Sequence of the second protein:
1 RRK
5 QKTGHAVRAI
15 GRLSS

This data describes a binding interaction between two proteins.

Interface contacts:
Residue E111 in the first protein is in contact with residue T7 in the second protein (closest heavy-atom distance 3.3 Å).
Residue R71 in the first protein contacts residue R16 in the second protein (closest heavy-atom distance 2.9 Å).
Residue F16 in the first protein is in contact with residue A13 in the second protein (closest heavy-atom distance 4.2 Å).
Residue M142 in the first protein interacts with residue G8 in the second protein (closest heavy-atom distance 4.1 Å).
Residue F89 in the first protein contacts residue G8 in the second protein (closest heavy-atom distance 4.2 Å).
Residue F89 in the first protein contacts residue V11 in the second protein (closest heavy-atom distance 3.7 Å).
Residue E117 in the first protein interacts with residue K3 in the second protein (closest heavy-atom distance 2.8 Å).
Residue F9 in the first protein interacts with residue H9 in the second protein (closest heavy-atom distance 3.6 Å).
Residue M106 in the first protein is in contact with residue K3 in the second protein (closest heavy-atom distance 3.5 Å).
Residue E11 in the first protein is in contact with residue K6 in the second protein (closest heavy-atom distance 3.6 Å).
Residue M106 in the first protein contacts residue T7 in the second protein (closest heavy-atom distance 3.8 Å).
Residue A144 in the first protein interacts with residue R2 in the second protein (closest heavy-atom distance 2.5 Å).
Residue L68 in the first protein interacts with residue L17 in the second protein (closest heavy-atom distance 3.7 Å).
Residue L109 in the first protein contacts residue V11 in the second protein (closest heavy-atom distance 4.2 Å).
Residue F16 in the first protein is in contact with residue A10 in the second protein (closest heavy-atom distance 3.3 Å).
Residue M33 in the first protein interacts with residue I14 in the second protein (closest heavy-atom distance 3.9 Å).
Residue L113 in the first protein is in contact with residue K3 in the second protein (closest heavy-atom distance 3.9 Å).
Residue E81 in the first protein is in contact with residue R16 in the second protein (closest heavy-atom distance 2.7 Å).
Residue L15 in the first protein contacts residue A10 in the second protein (closest heavy-atom distance 4.0 Å).
Residue A12 in the first protein interacts with residue K6 in the second protein (closest heavy-atom distance 3.6 Å).
Residue L68 in the first protein contacts residue A13 in the second protein (closest heavy-atom distance 4.1 Å).
Residue E8 in the first protein contacts residue R2 in the second protein (closest heavy-atom distance 2.8 Å).
Residue F65 in the first protein is in contact with residue A13 in the second protein (closest heavy-atom distance 3.7 Å).
Residue M69 in the first protein interacts with residue R16 in the second protein (closest heavy-atom distance 3.3 Å).
Residue M48 in the first protein contacts residue L17 in the second protein (closest heavy-atom distance 3.4 Å).
Residue E8 in the first protein interacts with residue Q5 in the second protein (closest heavy-atom distance 4.3 Å).
Residue A12 in the first protein contacts residue A10 in the second protein (closest heavy-atom distance 4.1 Å).
Residue I60 in the first protein interacts with residue L17 in the second protein (closest heavy-atom distance 4.0 Å).
Residue A85 in the first protein contacts residue R12 in the second protein (closest heavy-atom distance 4.1 Å).
Residue V141 in the first protein is in contact with residue Q5 in the second protein (closest heavy-atom distance 3.0 Å).
Residue M121 in the first protein is in contact with residue K3 in the second protein (closest heavy-atom distance 3.9 Å).
Residue E111 in the first protein contacts residue K3 in the second protein (closest heavy-atom distance 3.9 Å).
Residue V52 in the first protein is in contact with residue L17 in the second protein (closest heavy-atom distance 3.9 Å).
Residue L68 in the first protein contacts residue R16 in the second protein (closest heavy-atom distance 2.8 Å).
Residue K145 in the first protein is in contact with residue R2 in the second protein (closest heavy-atom distance 2.8 Å).
Residue M48 in the first protein interacts with residue S18 in the second protein (closest heavy-atom distance 3.7 Å).
Residue M73 in the first protein is in contact with residue R16 in the second protein (closest heavy-atom distance 3.5 Å).
Residue L15 in the first protein interacts with residue K6 in the second protein (closest heavy-atom distance 4.3 Å).
Residue V88 in the first protein interacts with residue V11 in the second protein (closest heavy-atom distance 3.7 Å).
Residue K112 in the first protein is in contact with residue K3 in the second protein (closest heavy-atom distance 2.7 Å).
Residue A12 in the first protein interacts with residue H9 in the second protein (closest heavy-atom distance 3.6 Å).
Residue E81 in the first protein is in contact with residue R12 in the second protein (closest heavy-atom distance 2.9 Å).
Residue Q38 in the first protein interacts with residue I14 in the second protein (closest heavy-atom distance 4.2 Å).
Residue L15 in the first protein is in contact with residue T7 in the second protein (closest heavy-atom distance 4.1 Å).
Residue F9 in the first protein interacts with residue R12 in the second protein (closest heavy-atom distance 4.0 Å).
Residue E84 in the first protein contacts residue G15 in the second protein (closest heavy-atom distance 3.7 Å).
Residue M69 in the first protein is in contact with residue A13 in the second protein (closest heavy-atom distance 3.7 Å).
Residue F89 in the first protein is in contact with residue T7 in the second protein (closest heavy-atom distance 3.6 Å).
Residue A85 in the first protein is in contact with residue V11 in the second protein (closest heavy-atom distance 3.7 Å).
Residue L82 in the first protein interacts with residue R12 in the second protein (closest heavy-atom distance 4.2 Å).
Residue F16 in the first protein contacts residue I14 in the second protein (closest heavy-atom distance 3.8 Å).
Residue V32 in the first protein interacts with residue I14 in the second protein (closest heavy-atom distance 4.0 Å).
Residue M48 in the first protein interacts with residue I14 in the second protein (closest heavy-atom distance 3.8 Å).
Residue L109 in the first protein is in contact with residue T7 in the second protein (closest heavy-atom distance 3.8 Å).
Residue M69 in the first protein interacts with residue R12 in the second protein (closest heavy-atom distance 3.8 Å).
Residue E8 in the first protein interacts with residue K6 in the second protein (closest heavy-atom distance 4.1 Å).
Residue E111 in the first protein contacts residue K6 in the second protein (closest heavy-atom distance 3.7 Å).
Residue M69 in the first protein interacts with residue H9 in the second protein (closest heavy-atom distance 3.4 Å).
Residue L36 in the first protein contacts residue I14 in the second protein (closest heavy-atom distance 3.5 Å).
Residue E8 in the first protein is in contact with residue H9 in the second protein (closest heavy-atom distance 2.8 Å).

Sequence of the first protein:
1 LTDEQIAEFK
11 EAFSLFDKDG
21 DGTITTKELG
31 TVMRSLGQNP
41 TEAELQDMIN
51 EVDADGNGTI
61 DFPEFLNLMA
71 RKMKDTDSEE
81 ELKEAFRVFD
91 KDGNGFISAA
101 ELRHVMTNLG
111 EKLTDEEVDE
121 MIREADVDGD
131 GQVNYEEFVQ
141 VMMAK